Sequence of protein 1:
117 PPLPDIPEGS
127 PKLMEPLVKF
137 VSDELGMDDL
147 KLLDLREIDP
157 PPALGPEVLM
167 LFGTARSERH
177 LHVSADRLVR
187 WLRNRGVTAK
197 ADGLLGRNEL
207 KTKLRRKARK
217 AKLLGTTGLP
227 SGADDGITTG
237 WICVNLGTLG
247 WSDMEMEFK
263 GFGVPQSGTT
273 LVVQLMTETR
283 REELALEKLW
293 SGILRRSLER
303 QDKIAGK

Residue-level contacts at the interface:
Residue G146 in protein 2 contacts residue P157 in protein 1 (closest heavy-atom distance 4.2 Å).
Residue K227 in protein 2 is in contact with residue D155 in protein 1 (closest heavy-atom distance 4.1 Å).
Residue G147 in protein 2 contacts residue M250 in protein 1 (closest heavy-atom distance 5.0 Å).
Residue E148 in protein 2 is in contact with residue P157 in protein 1 (closest heavy-atom distance 3.7 Å).
Residue A189 in protein 2 contacts residue F254 in protein 1 (closest heavy-atom distance 4.6 Å).
Residue T142 in protein 2 is in contact with residue P267 in protein 1 (closest heavy-atom distance 3.7 Å).
Residue G146 in protein 2 is in contact with residue M250 in protein 1 (closest heavy-atom distance 4.3 Å).
Residue G146 in protein 2 interacts with residue Q268 in protein 1 (closest heavy-atom distance 3.1 Å).
Residue I191 in protein 2 is in contact with residue G263 in protein 1 (closest heavy-atom distance 4.6 Å).
Residue G146 in protein 2 interacts with residue S269 in protein 1 (closest heavy-atom distance 3.3 Å).
Residue R144 in protein 2 is in contact with residue V266 in protein 1 (closest heavy-atom distance 4.6 Å).
Residue V188 in protein 2 is in contact with residue F264 in protein 1 (closest heavy-atom distance 3.3 Å).
Residue G147 in protein 2 is in contact with residue Q268 in protein 1 (closest heavy-atom distance 4.7 Å).
Residue D117 in protein 2 contacts residue F264 in protein 1 (closest heavy-atom distance 3.8 Å).
Residue F224 in protein 2 contacts residue K305 in protein 1 (closest heavy-atom distance 3.6 Å).
Residue R145 in protein 2 contacts residue Q268 in protein 1 (closest heavy-atom distance 3.9 Å).
Residue R144 in protein 2 contacts residue P267 in protein 1 (closest heavy-atom distance 2.9 Å).
Residue K228 in protein 2 is in contact with residue I306 in protein 1 (closest heavy-atom distance 3.7 Å).
Residue G147 in protein 2 interacts with residue P267 in protein 1 (closest heavy-atom distance 3.5 Å).
Residue R122 in protein 2 interacts with residue G263 in protein 1 (closest heavy-atom distance 3.5 Å).
Residue A189 in protein 2 contacts residue P267 in protein 1 (closest heavy-atom distance 4.0 Å).
Residue K231 in protein 2 is in contact with residue A307 in protein 1 (closest heavy-atom distance 4.7 Å).
Residue G190 in protein 2 interacts with residue F264 in protein 1 (closest heavy-atom distance 4.8 Å).
Residue R230 in protein 2 interacts with residue E253 in protein 1 (closest heavy-atom distance 4.3 Å).
Residue F224 in protein 2 is in contact with residue R302 in protein 1 (closest heavy-atom distance 4.5 Å).
Residue S234 in protein 2 contacts residue E253 in protein 1 (closest heavy-atom distance 4.1 Å).
Residue G190 in protein 2 interacts with residue G263 in protein 1 (closest heavy-atom distance 3.7 Å).
Residue E192 in protein 2 contacts residue F254 in protein 1 (closest heavy-atom distance 3.8 Å).
Residue G190 in protein 2 contacts residue F254 in protein 1 (closest heavy-atom distance 3.9 Å).
Residue A121 in protein 2 is in contact with residue G263 in protein 1 (closest heavy-atom distance 5.0 Å).
Residue I191 in protein 2 contacts residue F254 in protein 1 (closest heavy-atom distance 4.9 Å).
Residue K186 in protein 2 is in contact with residue F264 in protein 1 (closest heavy-atom distance 3.6 Å).
Residue A189 in protein 2 contacts residue V266 in protein 1 (closest heavy-atom distance 4.5 Å).
Residue K231 in protein 2 is in contact with residue I306 in protein 1 (closest heavy-atom distance 4.0 Å).
Residue G146 in protein 2 is in contact with residue P162 in protein 1 (closest heavy-atom distance 4.2 Å).
Residue R122 in protein 2 contacts residue F264 in protein 1 (closest heavy-atom distance 3.1 Å).
Residue Y184 in protein 2 contacts residue F264 in protein 1 (closest heavy-atom distance 4.5 Å).
Residue I183 in protein 2 contacts residue F264 in protein 1 (closest heavy-atom distance 3.4 Å).
Residue M116 in protein 2 contacts residue F264 in protein 1 (closest heavy-atom distance 3.1 Å).
Residue A189 in protein 2 interacts with residue G265 in protein 1 (closest heavy-atom distance 3.8 Å).
Residue G146 in protein 2 contacts residue W247 in protein 1 (closest heavy-atom distance 3.9 Å).
Residue E192 in protein 2 interacts with residue E253 in protein 1 (closest heavy-atom distance 3.8 Å).
Residue R145 in protein 2 contacts residue W247 in protein 1 (closest heavy-atom distance 3.7 Å).
Residue E148 in protein 2 is in contact with residue P158 in protein 1 (closest heavy-atom distance 4.7 Å).
Residue F224 in protein 2 interacts with residue I306 in protein 1 (closest heavy-atom distance 3.7 Å).
Residue K227 in protein 2 is in contact with residue I306 in protein 1 (closest heavy-atom distance 3.5 Å).
Residue G147 in protein 2 interacts with residue S269 in protein 1 (closest heavy-atom distance 4.7 Å).
Residue R144 in protein 2 interacts with residue Q268 in protein 1 (closest heavy-atom distance 2.9 Å).
Residue T142 in protein 2 contacts residue F254 in protein 1 (closest heavy-atom distance 3.6 Å).
Residue N185 in protein 2 is in contact with residue F264 in protein 1 (closest heavy-atom distance 3.3 Å).
Residue A189 in protein 2 contacts residue G263 in protein 1 (closest heavy-atom distance 3.4 Å).
Residue A189 in protein 2 interacts with residue F264 in protein 1 (closest heavy-atom distance 2.9 Å).
Residue H143 in protein 2 contacts residue P267 in protein 1 (closest heavy-atom distance 3.0 Å).
Residue A121 in protein 2 interacts with residue K255 in protein 1 (closest heavy-atom distance 3.8 Å).
Residue G146 in protein 2 interacts with residue P267 in protein 1 (closest heavy-atom distance 4.4 Å).

Sequence of protein 2:
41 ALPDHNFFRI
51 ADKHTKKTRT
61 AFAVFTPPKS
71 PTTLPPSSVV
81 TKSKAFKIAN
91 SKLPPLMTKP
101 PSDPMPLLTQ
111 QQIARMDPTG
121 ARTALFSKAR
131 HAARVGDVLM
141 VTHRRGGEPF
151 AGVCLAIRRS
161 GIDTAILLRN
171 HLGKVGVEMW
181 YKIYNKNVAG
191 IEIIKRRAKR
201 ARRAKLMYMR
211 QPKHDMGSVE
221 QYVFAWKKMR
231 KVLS

The following describes two proteins that form a bound complex.